Interface contacts:
Residue H144 in chain B is in contact with residue G128 in chain A (closest heavy-atom distance 4.3 Å).
Residue Y114 in chain B is in contact with residue M121 in chain A (closest heavy-atom distance 2.2 Å).
Residue L110 in chain B is in contact with residue P140 in chain A (closest heavy-atom distance 4.0 Å).
Residue A140 in chain B is in contact with residue S55 in chain A (closest heavy-atom distance 3.3 Å).
Residue G143 in chain B contacts residue Q129 in chain A (closest heavy-atom distance 2.8 Å).
Residue A140 in chain B interacts with residue A52 in chain A (closest heavy-atom distance 3.7 Å).
Residue E135 in chain B is in contact with residue R60 in chain A (closest heavy-atom distance 3.2 Å).
Residue E136 in chain B contacts residue N58 in chain A (closest heavy-atom distance 4.0 Å).
Residue H144 in chain B is in contact with residue Q126 in chain A (closest heavy-atom distance 4.2 Å).
Residue L146 in chain B interacts with residue L127 in chain A (closest heavy-atom distance 3.5 Å).
Residue D142 in chain B is in contact with residue Q129 in chain A (closest heavy-atom distance 4.0 Å).
Residue D111 in chain B contacts residue Q126 in chain A (closest heavy-atom distance 3.9 Å).
Residue L146 in chain B contacts residue Q129 in chain A (closest heavy-atom distance 2.6 Å).
Residue F124 in chain B is in contact with residue N148 in chain A (closest heavy-atom distance 2.4 Å).
Residue Y114 in chain B interacts with residue P118 in chain A (closest heavy-atom distance 1.9 Å).
Residue E135 in chain B is in contact with residue T144 in chain A (closest heavy-atom distance 2.4 Å).
Residue E135 in chain B contacts residue K141 in chain A (closest heavy-atom distance 4.3 Å).
Residue A115 in chain B is in contact with residue P118 in chain A (closest heavy-atom distance 3.8 Å).
Residue A118 in chain B interacts with residue N83 in chain A (closest heavy-atom distance 3.9 Å).
Residue A118 in chain B contacts residue P118 in chain A (closest heavy-atom distance 4.5 Å).
Residue H141 in chain B contacts residue R53 in chain A (closest heavy-atom distance 4.5 Å).
Residue Q131 in chain B contacts residue T144 in chain A (closest heavy-atom distance 2.5 Å).
Residue Q139 in chain B is in contact with residue K141 in chain A (closest heavy-atom distance 2.2 Å).
Residue H144 in chain B contacts residue Q129 in chain A (closest heavy-atom distance 3.2 Å).
Residue Y114 in chain B contacts residue Q126 in chain A (closest heavy-atom distance 4.3 Å).
Residue V113 in chain B is in contact with residue P118 in chain A (closest heavy-atom distance 3.5 Å).
Residue Y114 in chain B is in contact with residue V145 in chain A (closest heavy-atom distance 2.5 Å).
Residue N147 in chain B interacts with residue L127 in chain A (closest heavy-atom distance 2.4 Å).
Residue A115 in chain B is in contact with residue D119 in chain A (closest heavy-atom distance 4.5 Å).
Residue Q131 in chain B contacts residue V145 in chain A (closest heavy-atom distance 2.6 Å).
Residue I137 in chain B contacts residue S55 in chain A (closest heavy-atom distance 3.8 Å).
Residue V113 in chain B interacts with residue V145 in chain A (closest heavy-atom distance 4.3 Å).
Residue F124 in chain B contacts residue P147 in chain A (closest heavy-atom distance 3.0 Å).
Residue Q139 in chain B is in contact with residue R60 in chain A (closest heavy-atom distance 2.2 Å).
Residue Y114 in chain B interacts with residue D119 in chain A (closest heavy-atom distance 3.4 Å).
Residue A118 in chain B is in contact with residue D119 in chain A (closest heavy-atom distance 3.4 Å).
Residue E135 in chain B contacts residue G143 in chain A (closest heavy-atom distance 2.0 Å).
Residue Y114 in chain B is in contact with residue R122 in chain A (closest heavy-atom distance 3.4 Å).
Residue R133 in chain B is in contact with residue K54 in chain A (closest heavy-atom distance 4.1 Å).
Residue A140 in chain B interacts with residue K54 in chain A (closest heavy-atom distance 4.0 Å).
Residue D142 in chain B is in contact with residue K141 in chain A (closest heavy-atom distance 3.1 Å).
Residue H144 in chain B interacts with residue L127 in chain A (closest heavy-atom distance 3.6 Å).
Residue A118 in chain B interacts with residue A82 in chain A (closest heavy-atom distance 3.8 Å).
Residue E136 in chain B contacts residue S55 in chain A (closest heavy-atom distance 1.9 Å).
Residue Y117 in chain B is in contact with residue T146 in chain A (closest heavy-atom distance 2.5 Å).
Residue Y117 in chain B is in contact with residue P118 in chain A (closest heavy-atom distance 2.6 Å).
Residue Q139 in chain B interacts with residue V142 in chain A (closest heavy-atom distance 4.2 Å).
Residue E135 in chain B interacts with residue P140 in chain A (closest heavy-atom distance 3.4 Å).
Residue Y117 in chain B interacts with residue V145 in chain A (closest heavy-atom distance 2.8 Å).
Residue E135 in chain B is in contact with residue V142 in chain A (closest heavy-atom distance 2.7 Å).
Residue E135 in chain B contacts residue G61 in chain A (closest heavy-atom distance 4.4 Å).
Residue Y114 in chain B contacts residue S117 in chain A (closest heavy-atom distance 4.1 Å).
Residue A115 in chain B contacts residue R122 in chain A (closest heavy-atom distance 3.5 Å).
Residue R133 in chain B contacts residue S55 in chain A (closest heavy-atom distance 2.6 Å).
Residue Q139 in chain B contacts residue R164 in chain A (closest heavy-atom distance 3.9 Å).
Residue Y117 in chain B contacts residue N83 in chain A (closest heavy-atom distance 2.8 Å).
Residue Y117 in chain B is in contact with residue P147 in chain A (closest heavy-atom distance 2.4 Å).
Residue A140 in chain B interacts with residue R53 in chain A (closest heavy-atom distance 3.0 Å).
Residue D111 in chain B contacts residue R122 in chain A (closest heavy-atom distance 2.4 Å).
Residue L107 in chain B interacts with residue Q126 in chain A (closest heavy-atom distance 3.1 Å).

Sequence of chain B:
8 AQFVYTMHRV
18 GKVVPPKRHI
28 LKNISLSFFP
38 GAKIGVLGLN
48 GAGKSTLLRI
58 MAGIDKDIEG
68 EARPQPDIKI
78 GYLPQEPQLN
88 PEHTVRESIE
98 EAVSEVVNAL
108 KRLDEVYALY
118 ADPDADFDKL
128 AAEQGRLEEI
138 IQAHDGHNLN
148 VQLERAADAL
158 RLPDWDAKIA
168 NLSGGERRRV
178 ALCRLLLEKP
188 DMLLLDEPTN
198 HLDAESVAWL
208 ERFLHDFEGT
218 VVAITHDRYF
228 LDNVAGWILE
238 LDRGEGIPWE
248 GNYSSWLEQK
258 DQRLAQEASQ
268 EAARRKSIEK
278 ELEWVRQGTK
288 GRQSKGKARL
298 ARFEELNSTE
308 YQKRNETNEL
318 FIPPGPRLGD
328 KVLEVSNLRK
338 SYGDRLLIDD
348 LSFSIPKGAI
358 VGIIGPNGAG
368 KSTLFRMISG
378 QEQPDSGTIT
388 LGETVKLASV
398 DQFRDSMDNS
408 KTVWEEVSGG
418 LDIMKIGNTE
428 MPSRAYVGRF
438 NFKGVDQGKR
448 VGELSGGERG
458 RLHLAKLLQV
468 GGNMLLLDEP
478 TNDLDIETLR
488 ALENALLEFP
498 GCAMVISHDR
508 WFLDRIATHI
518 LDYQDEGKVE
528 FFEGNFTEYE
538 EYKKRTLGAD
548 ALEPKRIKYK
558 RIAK

Sequence of chain A:
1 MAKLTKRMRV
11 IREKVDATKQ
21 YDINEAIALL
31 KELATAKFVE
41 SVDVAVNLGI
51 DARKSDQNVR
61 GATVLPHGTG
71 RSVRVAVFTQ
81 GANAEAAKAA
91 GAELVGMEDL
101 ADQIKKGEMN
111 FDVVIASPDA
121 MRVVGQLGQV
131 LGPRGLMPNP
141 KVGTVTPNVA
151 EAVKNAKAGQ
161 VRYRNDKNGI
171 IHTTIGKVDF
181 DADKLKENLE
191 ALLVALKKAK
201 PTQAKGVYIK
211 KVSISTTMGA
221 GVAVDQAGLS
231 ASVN

The following describes two proteins that form a bound complex.